Sequence of the first protein:
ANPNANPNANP

Sequence of the second protein:
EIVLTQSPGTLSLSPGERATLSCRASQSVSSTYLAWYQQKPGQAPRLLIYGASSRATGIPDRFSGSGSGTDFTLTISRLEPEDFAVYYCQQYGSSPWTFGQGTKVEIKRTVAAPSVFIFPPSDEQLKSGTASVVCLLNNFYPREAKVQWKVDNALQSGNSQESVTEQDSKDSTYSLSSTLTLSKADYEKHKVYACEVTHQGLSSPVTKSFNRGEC

These two protein chains interact to form a complex.

Residue-level contacts at the interface:
Residue W97 in the second protein interacts with residue A6 in the first protein (closest heavy-atom distance 3.0 Å).
Residue W97 in the second protein is in contact with residue P8 in the first protein (closest heavy-atom distance 3.7 Å).
Residue Y33 in the second protein contacts residue A2 in the first protein (closest heavy-atom distance 3.6 Å).
Residue S95 in the second protein contacts residue N5 in the first protein (closest heavy-atom distance 3.3 Å).
Residue G93 in the second protein is in contact with residue A2 in the first protein (closest heavy-atom distance 3.6 Å).
Residue G93 in the second protein interacts with residue N3 in the first protein (closest heavy-atom distance 4.0 Å).
Residue Y92 in the second protein interacts with residue A6 in the first protein (closest heavy-atom distance 3.5 Å).
Residue S95 in the second protein contacts residue A6 in the first protein (closest heavy-atom distance 3.6 Å).
Residue S94 in the second protein is in contact with residue A6 in the first protein (closest heavy-atom distance 3.6 Å).
Residue G93 in the second protein contacts residue A6 in the first protein (closest heavy-atom distance 3.6 Å).